Sequence of protein 1:
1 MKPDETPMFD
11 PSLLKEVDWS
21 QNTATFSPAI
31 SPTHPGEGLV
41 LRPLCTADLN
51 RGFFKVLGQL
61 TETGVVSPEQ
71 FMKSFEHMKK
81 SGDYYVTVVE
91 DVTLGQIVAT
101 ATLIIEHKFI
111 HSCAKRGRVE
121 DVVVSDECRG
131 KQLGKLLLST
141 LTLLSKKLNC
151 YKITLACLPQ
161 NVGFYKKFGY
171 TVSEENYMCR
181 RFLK

These two protein chains interact to form a complex.

Interface contacts:
Residue D83 in protein 1 is in contact with residue H77 in protein 2 (closest heavy-atom distance 2.7 Å).
Residue C157 in protein 1 contacts residue N176 in protein 2 (closest heavy-atom distance 2.6 Å).
Residue K108 in protein 1 is in contact with residue E120 in protein 2 (closest heavy-atom distance 3.0 Å).
Residue S81 in protein 1 is in contact with residue H77 in protein 2 (closest heavy-atom distance 3.4 Å).
Residue H107 in protein 1 interacts with residue Y84 in protein 2 (closest heavy-atom distance 2.9 Å).
Residue E120 in protein 1 is in contact with residue R116 in protein 2 (closest heavy-atom distance 3.3 Å).
Residue R118 in protein 1 interacts with residue R118 in protein 2 (closest heavy-atom distance 3.3 Å).
Residue L155 in protein 1 interacts with residue M178 in protein 2 (closest heavy-atom distance 2.8 Å).
Residue R180 in protein 1 is in contact with residue G169 in protein 2 (closest heavy-atom distance 3.4 Å).
Residue V65 in protein 1 is in contact with residue S112 in protein 2 (closest heavy-atom distance 2.7 Å).
Residue Y84 in protein 1 interacts with residue E106 in protein 2 (closest heavy-atom distance 3.4 Å).
Residue F182 in protein 1 contacts residue Y151 in protein 2 (closest heavy-atom distance 3.3 Å).
Residue R116 in protein 1 interacts with residue Y177 in protein 2 (closest heavy-atom distance 3.0 Å).
Residue H111 in protein 1 contacts residue E62 in protein 2 (closest heavy-atom distance 2.9 Å).
Residue H77 in protein 1 contacts residue D83 in protein 2 (closest heavy-atom distance 2.7 Å).
Residue S145 in protein 1 contacts residue F182 in protein 2 (closest heavy-atom distance 3.1 Å).
Residue Q70 in protein 1 is in contact with residue S112 in protein 2 (closest heavy-atom distance 2.8 Å).
Residue Y177 in protein 1 interacts with residue R116 in protein 2 (closest heavy-atom distance 3.0 Å).
Residue E120 in protein 1 interacts with residue R118 in protein 2 (closest heavy-atom distance 2.9 Å).
Residue N176 in protein 1 interacts with residue C157 in protein 2 (closest heavy-atom distance 2.6 Å).
Residue R180 in protein 1 interacts with residue F168 in protein 2 (closest heavy-atom distance 2.8 Å).
Residue C157 in protein 1 interacts with residue E175 in protein 2 (closest heavy-atom distance 3.2 Å).
Residue A156 in protein 1 is in contact with residue N176 in protein 2 (closest heavy-atom distance 3.1 Å).
Residue E106 in protein 1 is in contact with residue Y84 in protein 2 (closest heavy-atom distance 3.4 Å).
Residue E175 in protein 1 contacts residue C157 in protein 2 (closest heavy-atom distance 3.2 Å).
Residue K108 in protein 1 is in contact with residue D121 in protein 2 (closest heavy-atom distance 3.4 Å).
Residue S173 in protein 1 contacts residue Y177 in protein 2 (closest heavy-atom distance 2.8 Å).
Residue T63 in protein 1 interacts with residue S112 in protein 2 (closest heavy-atom distance 2.8 Å).
Residue S112 in protein 1 is in contact with residue V65 in protein 2 (closest heavy-atom distance 2.7 Å).
Residue H107 in protein 1 contacts residue H77 in protein 2 (closest heavy-atom distance 3.1 Å).
Residue Y84 in protein 1 is in contact with residue H107 in protein 2 (closest heavy-atom distance 2.9 Å).
Residue H77 in protein 1 contacts residue H107 in protein 2 (closest heavy-atom distance 3.1 Å).
Residue S112 in protein 1 is in contact with residue Q70 in protein 2 (closest heavy-atom distance 2.8 Å).
Residue T154 in protein 1 interacts with residue M178 in protein 2 (closest heavy-atom distance 3.2 Å).
Residue F168 in protein 1 is in contact with residue R180 in protein 2 (closest heavy-atom distance 2.8 Å).
Residue N176 in protein 1 interacts with residue A156 in protein 2 (closest heavy-atom distance 3.1 Å).
Residue E120 in protein 1 is in contact with residue K108 in protein 2 (closest heavy-atom distance 3.0 Å).
Residue M178 in protein 1 contacts residue T171 in protein 2 (closest heavy-atom distance 3.3 Å).
Residue C150 in protein 1 contacts residue F182 in protein 2 (closest heavy-atom distance 3.2 Å).
Residue M178 in protein 1 contacts residue T154 in protein 2 (closest heavy-atom distance 3.2 Å).
Residue E62 in protein 1 interacts with residue H111 in protein 2 (closest heavy-atom distance 2.9 Å).
Residue C179 in protein 1 interacts with residue T171 in protein 2 (closest heavy-atom distance 2.9 Å).
Residue R180 in protein 1 contacts residue I153 in protein 2 (closest heavy-atom distance 2.9 Å).
Residue D121 in protein 1 contacts residue K108 in protein 2 (closest heavy-atom distance 3.4 Å).
Residue K80 in protein 1 interacts with residue K80 in protein 2 (closest heavy-atom distance 0.9 Å).
Residue H77 in protein 1 interacts with residue S81 in protein 2 (closest heavy-atom distance 3.4 Å).
Residue F182 in protein 1 is in contact with residue S145 in protein 2 (closest heavy-atom distance 3.1 Å).
Residue R180 in protein 1 contacts residue K152 in protein 2 (closest heavy-atom distance 3.3 Å).
Residue Y177 in protein 1 contacts residue S173 in protein 2 (closest heavy-atom distance 2.8 Å).
Residue F182 in protein 1 contacts residue C150 in protein 2 (closest heavy-atom distance 3.2 Å).
Residue R116 in protein 1 contacts residue E120 in protein 2 (closest heavy-atom distance 3.3 Å).
Residue M178 in protein 1 is in contact with residue L155 in protein 2 (closest heavy-atom distance 2.8 Å).
Residue I153 in protein 1 is in contact with residue R180 in protein 2 (closest heavy-atom distance 2.9 Å).
Residue T171 in protein 1 contacts residue M178 in protein 2 (closest heavy-atom distance 3.3 Å).
Residue K152 in protein 1 contacts residue R180 in protein 2 (closest heavy-atom distance 3.3 Å).
Residue G169 in protein 1 is in contact with residue R180 in protein 2 (closest heavy-atom distance 3.4 Å).
Residue Y151 in protein 1 interacts with residue F182 in protein 2 (closest heavy-atom distance 3.3 Å).
Residue R118 in protein 1 interacts with residue E120 in protein 2 (closest heavy-atom distance 2.9 Å).
Residue S112 in protein 1 contacts residue T63 in protein 2 (closest heavy-atom distance 2.8 Å).
Residue T171 in protein 1 is in contact with residue C179 in protein 2 (closest heavy-atom distance 2.9 Å).

Sequence of protein 2:
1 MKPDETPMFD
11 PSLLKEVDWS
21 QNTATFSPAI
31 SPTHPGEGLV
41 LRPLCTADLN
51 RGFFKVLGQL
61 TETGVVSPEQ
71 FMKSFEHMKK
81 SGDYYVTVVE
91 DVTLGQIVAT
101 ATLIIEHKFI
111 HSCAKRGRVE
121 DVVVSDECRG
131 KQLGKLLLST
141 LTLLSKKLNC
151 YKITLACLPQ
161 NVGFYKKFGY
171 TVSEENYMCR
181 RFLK